These two protein chains interact to form a complex.

Sequence of chain A:
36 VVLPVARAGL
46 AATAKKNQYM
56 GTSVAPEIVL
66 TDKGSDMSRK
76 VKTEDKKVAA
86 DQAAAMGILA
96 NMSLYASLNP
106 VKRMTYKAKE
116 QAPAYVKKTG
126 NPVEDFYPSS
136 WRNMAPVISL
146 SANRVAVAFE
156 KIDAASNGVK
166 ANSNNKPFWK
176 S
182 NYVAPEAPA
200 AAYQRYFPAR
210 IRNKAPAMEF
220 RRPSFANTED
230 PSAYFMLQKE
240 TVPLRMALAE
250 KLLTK

Residue-level contacts at the interface:
Residue R74 in chain A contacts residue G21 in chain B (closest heavy-atom distance 3.5 Å).
Residue V83 in chain A interacts with residue E87 in chain B (closest heavy-atom distance 3.8 Å).
Residue A60 in chain A contacts residue Y92 in chain B (closest heavy-atom distance 3.9 Å).
Residue V83 in chain A is in contact with residue I88 in chain B (closest heavy-atom distance 3.8 Å).
Residue S58 in chain A is in contact with residue I88 in chain B (closest heavy-atom distance 3.8 Å).
Residue K77 in chain A interacts with residue Y18 in chain B (closest heavy-atom distance 3.2 Å).
Residue V83 in chain A contacts residue R91 in chain B (closest heavy-atom distance 3.6 Å).
Residue L94 in chain A interacts with residue I67 in chain B (closest heavy-atom distance 3.8 Å).
Residue K114 in chain A is in contact with residue P69 in chain B (closest heavy-atom distance 3.4 Å).
Residue D71 in chain A interacts with residue G21 in chain B (closest heavy-atom distance 3.8 Å).
Residue V59 in chain A interacts with residue Y92 in chain B (closest heavy-atom distance 3.0 Å).
Residue V83 in chain A is in contact with residue R84 in chain B (closest heavy-atom distance 3.9 Å).
Residue A90 in chain A contacts residue N76 in chain B (closest heavy-atom distance 3.0 Å).
Residue K81 in chain A contacts residue R91 in chain B (closest heavy-atom distance 3.5 Å).
Residue Y111 in chain A is in contact with residue P64 in chain B (closest heavy-atom distance 3.8 Å).
Residue P61 in chain A is in contact with residue R91 in chain B (closest heavy-atom distance 3.1 Å).
Residue T78 in chain A is in contact with residue Y95 in chain B (closest heavy-atom distance 3.9 Å).
Residue A113 in chain A is in contact with residue S68 in chain B (closest heavy-atom distance 3.5 Å).
Residue M55 in chain A interacts with residue L113 in chain B (closest heavy-atom distance 3.8 Å).
Residue Q87 in chain A is in contact with residue R77 in chain B (closest heavy-atom distance 3.9 Å).
Residue N52 in chain A is in contact with residue N111 in chain B (closest heavy-atom distance 3.1 Å).
Residue E79 in chain A interacts with residue A16 in chain B (closest heavy-atom distance 3.9 Å).
Residue L94 in chain A is in contact with residue M79 in chain B (closest heavy-atom distance 3.9 Å).
Residue T78 in chain A is in contact with residue A17 in chain B (closest heavy-atom distance 3.2 Å).
Residue M55 in chain A interacts with residue N111 in chain B (closest heavy-atom distance 3.6 Å).
Residue M97 in chain A contacts residue C61 in chain B (closest heavy-atom distance 3.6 Å).
Residue R74 in chain A contacts residue L24 in chain B (closest heavy-atom distance 3.7 Å).
Residue Y111 in chain A contacts residue E62 in chain B (closest heavy-atom distance 3.1 Å).
Residue N52 in chain A contacts residue R108 in chain B (closest heavy-atom distance 3.0 Å).
Residue R74 in chain A is in contact with residue G20 in chain B (closest heavy-atom distance 3.4 Å).
Residue V76 in chain A contacts residue L38 in chain B (closest heavy-atom distance 3.8 Å).
Residue Y111 in chain A interacts with residue N63 in chain B (closest heavy-atom distance 3.2 Å).
Residue M55 in chain A interacts with residue T116 in chain B (closest heavy-atom distance 3.7 Å).
Residue A90 in chain A is in contact with residue A80 in chain B (closest heavy-atom distance 3.9 Å).
Residue Q116 in chain A is in contact with residue P69 in chain B (closest heavy-atom distance 3.7 Å).
Residue P61 in chain A contacts residue Y95 in chain B (closest heavy-atom distance 3.7 Å).
Residue K77 in chain A is in contact with residue A17 in chain B (closest heavy-atom distance 3.3 Å).
Residue M55 in chain A interacts with residue C109 in chain B (closest heavy-atom distance 3.3 Å).
Residue A85 in chain A contacts residue A80 in chain B (closest heavy-atom distance 3.7 Å).
Residue A90 in chain A contacts residue L83 in chain B (closest heavy-atom distance 3.9 Å).
Residue K107 in chain A interacts with residue C61 in chain B (closest heavy-atom distance 3.5 Å).
Residue Q87 in chain A interacts with residue N76 in chain B (closest heavy-atom distance 2.7 Å).
Residue I63 in chain A is in contact with residue Y95 in chain B (closest heavy-atom distance 4.0 Å).
Residue S98 in chain A contacts residue I67 in chain B (closest heavy-atom distance 3.6 Å).
Residue V76 in chain A contacts residue V19 in chain B (closest heavy-atom distance 2.9 Å).
Residue P61 in chain A contacts residue Y92 in chain B (closest heavy-atom distance 3.7 Å).
Residue K107 in chain A contacts residue E62 in chain B (closest heavy-atom distance 3.4 Å).
Residue E62 in chain A contacts residue R91 in chain B (closest heavy-atom distance 3.5 Å).
Residue V76 in chain A interacts with residue Y18 in chain B (closest heavy-atom distance 3.6 Å).
Residue K75 in chain A is in contact with residue V19 in chain B (closest heavy-atom distance 3.4 Å).
Residue S58 in chain A is in contact with residue R84 in chain B (closest heavy-atom distance 2.8 Å).
Residue N52 in chain A contacts residue D107 in chain B (closest heavy-atom distance 3.4 Å).
Residue L65 in chain A is in contact with residue L38 in chain B (closest heavy-atom distance 3.4 Å).
Residue Q116 in chain A interacts with residue Y74 in chain B (closest heavy-atom distance 3.9 Å).
Residue Y54 in chain A contacts residue R108 in chain B (closest heavy-atom distance 3.8 Å).
Residue T78 in chain A interacts with residue A16 in chain B (closest heavy-atom distance 3.3 Å).
Residue M91 in chain A interacts with residue N76 in chain B (closest heavy-atom distance 3.4 Å).
Residue A60 in chain A is in contact with residue R91 in chain B (closest heavy-atom distance 3.5 Å).
Residue D71 in chain A contacts residue Q25 in chain B (closest heavy-atom distance 3.7 Å).
Residue I93 in chain A is in contact with residue S57 in chain B (closest heavy-atom distance 3.6 Å).

Sequence of chain B:
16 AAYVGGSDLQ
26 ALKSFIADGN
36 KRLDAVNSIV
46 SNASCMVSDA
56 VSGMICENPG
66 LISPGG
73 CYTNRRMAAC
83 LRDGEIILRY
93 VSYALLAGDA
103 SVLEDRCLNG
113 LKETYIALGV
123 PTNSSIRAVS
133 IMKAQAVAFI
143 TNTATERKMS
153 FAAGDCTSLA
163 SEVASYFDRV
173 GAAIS